Interface contacts:
Residue H364 in protein 2 interacts with residue F131 in protein 1 (closest heavy-atom distance 3.1 Å).
Residue E660 in protein 2 is in contact with residue L555 in protein 1 (closest heavy-atom distance 3.9 Å).
Residue V659 in protein 2 contacts residue S559 in protein 1 (closest heavy-atom distance 3.6 Å).
Residue V653 in protein 2 contacts residue R389 in protein 1 (closest heavy-atom distance 3.2 Å).
Residue T663 in protein 2 is in contact with residue S559 in protein 1 (closest heavy-atom distance 2.8 Å).
Residue L651 in protein 2 is in contact with residue A562 in protein 1 (closest heavy-atom distance 3.6 Å).
Residue N506 in protein 2 interacts with residue G200 in protein 1 (closest heavy-atom distance 3.0 Å).
Residue H505 in protein 2 interacts with residue Y303 in protein 1 (closest heavy-atom distance 3.5 Å).
Residue S667 in protein 2 is in contact with residue R591 in protein 1 (closest heavy-atom distance 3.7 Å).
Residue Q412 in protein 2 interacts with residue T213 in protein 1 (closest heavy-atom distance 4.0 Å).
Residue Q412 in protein 2 contacts residue A215 in protein 1 (closest heavy-atom distance 3.9 Å).
Residue W666 in protein 2 is in contact with residue A562 in protein 1 (closest heavy-atom distance 3.5 Å).
Residue N448 in protein 2 contacts residue R222 in protein 1 (closest heavy-atom distance 2.8 Å).
Residue N506 in protein 2 interacts with residue K199 in protein 1 (closest heavy-atom distance 3.0 Å).
Residue R649 in protein 2 interacts with residue A566 in protein 1 (closest heavy-atom distance 3.8 Å).
Residue W666 in protein 2 interacts with residue T558 in protein 1 (closest heavy-atom distance 4.0 Å).
Residue H505 in protein 2 contacts residue E304 in protein 1 (closest heavy-atom distance 2.9 Å).
Residue N368 in protein 2 contacts residue F131 in protein 1 (closest heavy-atom distance 3.4 Å).
Residue V679 in protein 2 interacts with residue C612 in protein 1 (closest heavy-atom distance 4.1 Å).
Residue E365 in protein 2 interacts with residue F131 in protein 1 (closest heavy-atom distance 3.1 Å).
Residue E652 in protein 2 is in contact with residue M563 in protein 1 (closest heavy-atom distance 3.6 Å).
Residue K514 in protein 2 interacts with residue N204 in protein 1 (closest heavy-atom distance 3.1 Å).
Residue K680 in protein 2 is in contact with residue R616 in protein 1 (closest heavy-atom distance 3.7 Å).
Residue T637 in protein 2 contacts residue R609 in protein 1 (closest heavy-atom distance 2.9 Å).
Residue A684 in protein 2 is in contact with residue R609 in protein 1 (closest heavy-atom distance 3.2 Å).
Residue T663 in protein 2 interacts with residue L555 in protein 1 (closest heavy-atom distance 3.6 Å).
Residue H505 in protein 2 is in contact with residue T300 in protein 1 (closest heavy-atom distance 3.7 Å).
Residue L656 in protein 2 is in contact with residue I385 in protein 1 (closest heavy-atom distance 3.8 Å).
Residue D681 in protein 2 is in contact with residue R609 in protein 1 (closest heavy-atom distance 3.0 Å).
Residue N447 in protein 2 contacts residue R222 in protein 1 (closest heavy-atom distance 2.5 Å).
Residue L656 in protein 2 interacts with residue S386 in protein 1 (closest heavy-atom distance 4.0 Å).
Residue E652 in protein 2 contacts residue R389 in protein 1 (closest heavy-atom distance 2.4 Å).
Residue E652 in protein 2 is in contact with residue A566 in protein 1 (closest heavy-atom distance 3.1 Å).
Residue E365 in protein 2 interacts with residue N132 in protein 1 (closest heavy-atom distance 3.1 Å).
Residue C654 in protein 2 contacts residue R389 in protein 1 (closest heavy-atom distance 2.4 Å).
Residue L673 in protein 2 is in contact with residue T602 in protein 1 (closest heavy-atom distance 3.1 Å).
Residue K514 in protein 2 interacts with residue R222 in protein 1 (closest heavy-atom distance 3.7 Å).
Residue S504 in protein 2 interacts with residue K199 in protein 1 (closest heavy-atom distance 3.9 Å).
Residue H364 in protein 2 contacts residue Q135 in protein 1 (closest heavy-atom distance 3.0 Å).
Residue E520 in protein 2 contacts residue L202 in protein 1 (closest heavy-atom distance 3.2 Å).
Residue H505 in protein 2 is in contact with residue N234 in protein 1 (closest heavy-atom distance 3.4 Å).
Residue E660 in protein 2 contacts residue Y551 in protein 1 (closest heavy-atom distance 2.2 Å).
Residue A508 in protein 2 is in contact with residue K199 in protein 1 (closest heavy-atom distance 3.2 Å).
Residue L651 in protein 2 contacts residue S559 in protein 1 (closest heavy-atom distance 3.1 Å).
Residue T663 in protein 2 is in contact with residue T558 in protein 1 (closest heavy-atom distance 3.6 Å).
Residue E660 in protein 2 contacts residue K552 in protein 1 (closest heavy-atom distance 2.4 Å).
Residue W666 in protein 2 contacts residue L599 in protein 1 (closest heavy-atom distance 3.8 Å).
Residue V659 in protein 2 interacts with residue I385 in protein 1 (closest heavy-atom distance 3.5 Å).
Residue E670 in protein 2 interacts with residue N598 in protein 1 (closest heavy-atom distance 3.1 Å).
Residue L651 in protein 2 is in contact with residue R389 in protein 1 (closest heavy-atom distance 2.7 Å).
Residue V679 in protein 2 contacts residue R616 in protein 1 (closest heavy-atom distance 3.0 Å).
Residue L678 in protein 2 is in contact with residue N605 in protein 1 (closest heavy-atom distance 4.0 Å).
Residue H505 in protein 2 contacts residue M233 in protein 1 (closest heavy-atom distance 3.3 Å).
Residue H444 in protein 2 interacts with residue A215 in protein 1 (closest heavy-atom distance 3.1 Å).
Residue E652 in protein 2 contacts residue N567 in protein 1 (closest heavy-atom distance 2.7 Å).
Residue L651 in protein 2 contacts residue M563 in protein 1 (closest heavy-atom distance 3.4 Å).
Residue G648 in protein 2 interacts with residue A566 in protein 1 (closest heavy-atom distance 3.3 Å).
Residue V641 in protein 2 contacts residue M606 in protein 1 (closest heavy-atom distance 3.5 Å).
Residue L678 in protein 2 interacts with residue R609 in protein 1 (closest heavy-atom distance 3.0 Å).
Residue L656 in protein 2 contacts residue E382 in protein 1 (closest heavy-atom distance 4.0 Å).

Sequence of protein 1:
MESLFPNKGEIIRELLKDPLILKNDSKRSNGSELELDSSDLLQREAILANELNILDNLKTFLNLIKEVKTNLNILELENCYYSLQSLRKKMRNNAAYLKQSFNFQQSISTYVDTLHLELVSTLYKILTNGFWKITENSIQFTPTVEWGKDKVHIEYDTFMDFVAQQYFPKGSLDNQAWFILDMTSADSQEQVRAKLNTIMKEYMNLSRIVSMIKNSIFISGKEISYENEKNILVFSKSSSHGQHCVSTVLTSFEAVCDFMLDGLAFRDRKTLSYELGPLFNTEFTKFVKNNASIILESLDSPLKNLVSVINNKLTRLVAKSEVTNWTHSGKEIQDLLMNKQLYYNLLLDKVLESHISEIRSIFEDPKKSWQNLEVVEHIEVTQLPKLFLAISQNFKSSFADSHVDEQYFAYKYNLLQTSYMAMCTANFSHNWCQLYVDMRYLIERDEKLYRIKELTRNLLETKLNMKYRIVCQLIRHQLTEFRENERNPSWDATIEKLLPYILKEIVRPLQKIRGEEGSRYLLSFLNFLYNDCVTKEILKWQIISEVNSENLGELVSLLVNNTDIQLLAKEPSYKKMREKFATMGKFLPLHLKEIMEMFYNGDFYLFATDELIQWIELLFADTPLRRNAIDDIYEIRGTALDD

Sequence of protein 2:
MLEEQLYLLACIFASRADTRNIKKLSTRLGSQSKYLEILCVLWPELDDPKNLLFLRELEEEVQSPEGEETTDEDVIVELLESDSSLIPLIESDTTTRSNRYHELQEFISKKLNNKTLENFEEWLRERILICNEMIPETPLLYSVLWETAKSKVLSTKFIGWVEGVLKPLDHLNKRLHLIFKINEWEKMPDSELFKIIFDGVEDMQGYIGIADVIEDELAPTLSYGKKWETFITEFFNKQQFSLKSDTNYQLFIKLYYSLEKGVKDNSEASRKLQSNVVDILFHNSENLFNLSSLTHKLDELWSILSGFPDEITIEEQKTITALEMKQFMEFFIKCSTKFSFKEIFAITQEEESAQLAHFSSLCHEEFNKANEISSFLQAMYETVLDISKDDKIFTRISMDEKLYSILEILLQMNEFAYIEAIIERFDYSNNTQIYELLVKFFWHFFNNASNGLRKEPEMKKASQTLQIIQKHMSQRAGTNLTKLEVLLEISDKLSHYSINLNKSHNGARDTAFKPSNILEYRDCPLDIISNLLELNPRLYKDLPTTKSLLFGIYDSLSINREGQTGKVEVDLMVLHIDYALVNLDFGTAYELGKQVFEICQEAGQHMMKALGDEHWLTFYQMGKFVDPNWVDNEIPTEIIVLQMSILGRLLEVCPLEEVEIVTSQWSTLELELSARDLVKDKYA

These two protein chains interact to form a complex.